Sequence of protein 1:
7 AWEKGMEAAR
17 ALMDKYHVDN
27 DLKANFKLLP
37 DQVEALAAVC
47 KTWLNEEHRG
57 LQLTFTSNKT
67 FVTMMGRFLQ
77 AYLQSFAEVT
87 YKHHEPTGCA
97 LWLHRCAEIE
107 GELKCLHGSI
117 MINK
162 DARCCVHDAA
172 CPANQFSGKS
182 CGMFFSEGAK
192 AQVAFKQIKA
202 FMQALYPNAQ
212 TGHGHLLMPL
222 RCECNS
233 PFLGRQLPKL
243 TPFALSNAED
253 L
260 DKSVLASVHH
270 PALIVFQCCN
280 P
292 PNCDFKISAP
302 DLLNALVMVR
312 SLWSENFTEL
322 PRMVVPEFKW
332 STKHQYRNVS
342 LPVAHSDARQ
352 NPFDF

Sequence of protein 2:
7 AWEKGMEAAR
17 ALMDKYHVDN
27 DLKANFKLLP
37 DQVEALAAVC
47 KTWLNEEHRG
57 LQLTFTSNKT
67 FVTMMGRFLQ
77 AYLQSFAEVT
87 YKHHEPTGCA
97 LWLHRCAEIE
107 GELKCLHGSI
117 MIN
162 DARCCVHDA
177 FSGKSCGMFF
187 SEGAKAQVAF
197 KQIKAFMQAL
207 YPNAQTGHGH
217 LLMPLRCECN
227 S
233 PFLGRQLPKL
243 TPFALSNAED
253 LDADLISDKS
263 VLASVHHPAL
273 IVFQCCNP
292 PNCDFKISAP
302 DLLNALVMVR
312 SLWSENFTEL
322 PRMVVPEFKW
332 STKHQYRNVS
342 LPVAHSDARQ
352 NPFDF

This data describes a binding interaction between two proteins.

Residue-level contacts at the interface:
Residue P353 in protein 1 contacts residue R311 in protein 2 (closest heavy-atom distance 2.8 Å).
Residue P353 in protein 1 interacts with residue T212 in protein 2 (closest heavy-atom distance 3.3 Å).
Residue Q351 in protein 1 contacts residue A210 in protein 2 (closest heavy-atom distance 3.2 Å).
Residue H89 in protein 1 contacts residue D254 in protein 2 (closest heavy-atom distance 3.5 Å).
Residue F356 in protein 1 interacts with residue R323 in protein 2 (closest heavy-atom distance 3.0 Å).
Residue L235 in protein 1 is in contact with residue Q58 in protein 2 (closest heavy-atom distance 3.9 Å).
Residue F356 in protein 1 interacts with residue L97 in protein 2 (closest heavy-atom distance 3.6 Å).
Residue P353 in protein 1 contacts residue Y207 in protein 2 (closest heavy-atom distance 3.5 Å).
Residue R338 in protein 1 is in contact with residue A250 in protein 2 (closest heavy-atom distance 3.7 Å).
Residue D348 in protein 1 interacts with residue V308 in protein 2 (closest heavy-atom distance 3.3 Å).
Residue D348 in protein 1 interacts with residue Y207 in protein 2 (closest heavy-atom distance 2.8 Å).
Residue H346 in protein 1 is in contact with residue L206 in protein 2 (closest heavy-atom distance 3.4 Å).
Residue L342 in protein 1 contacts residue T60 in protein 2 (closest heavy-atom distance 3.6 Å).
Residue F356 in protein 1 interacts with residue T212 in protein 2 (closest heavy-atom distance 3.6 Å).
Residue P343 in protein 1 interacts with residue P301 in protein 2 (closest heavy-atom distance 3.7 Å).
Residue F354 in protein 1 interacts with residue L97 in protein 2 (closest heavy-atom distance 3.6 Å).
Residue P343 in protein 1 contacts residue S266 in protein 2 (closest heavy-atom distance 3.5 Å).
Residue N352 in protein 1 interacts with residue A210 in protein 2 (closest heavy-atom distance 3.6 Å).
Residue V344 in protein 1 is in contact with residue N305 in protein 2 (closest heavy-atom distance 3.2 Å).
Residue Q351 in protein 1 is in contact with residue N209 in protein 2 (closest heavy-atom distance 3.9 Å).
Residue R350 in protein 1 interacts with residue R311 in protein 2 (closest heavy-atom distance 3.0 Å).
Residue H346 in protein 1 interacts with residue N305 in protein 2 (closest heavy-atom distance 3.5 Å).
Residue P343 in protein 1 is in contact with residue L272 in protein 2 (closest heavy-atom distance 3.9 Å).
Residue R350 in protein 1 is in contact with residue Y207 in protein 2 (closest heavy-atom distance 3.5 Å).
Residue P353 in protein 1 interacts with residue M203 in protein 2 (closest heavy-atom distance 3.9 Å).
Residue R338 in protein 1 is in contact with residue L253 in protein 2 (closest heavy-atom distance 3.5 Å).
Residue D348 in protein 1 contacts residue R311 in protein 2 (closest heavy-atom distance 2.9 Å).
Residue P343 in protein 1 contacts residue F202 in protein 2 (closest heavy-atom distance 3.6 Å).
Residue V340 in protein 1 contacts residue N249 in protein 2 (closest heavy-atom distance 3.0 Å).
Residue F356 in protein 1 contacts residue H216 in protein 2 (closest heavy-atom distance 3.8 Å).
Residue A345 in protein 1 is in contact with residue L206 in protein 2 (closest heavy-atom distance 3.6 Å).
Residue F354 in protein 1 contacts residue L218 in protein 2 (closest heavy-atom distance 3.7 Å).
Residue P353 in protein 1 interacts with residue G213 in protein 2 (closest heavy-atom distance 3.6 Å).
Residue A345 in protein 1 interacts with residue F202 in protein 2 (closest heavy-atom distance 3.7 Å).
Residue P343 in protein 1 contacts residue S262 in protein 2 (closest heavy-atom distance 4.0 Å).
Residue L342 in protein 1 interacts with residue L253 in protein 2 (closest heavy-atom distance 3.9 Å).
Residue Q351 in protein 1 contacts residue Y207 in protein 2 (closest heavy-atom distance 3.4 Å).
Residue N352 in protein 1 contacts residue T212 in protein 2 (closest heavy-atom distance 3.6 Å).
Residue F354 in protein 1 contacts residue M203 in protein 2 (closest heavy-atom distance 3.5 Å).
Residue T333 in protein 1 interacts with residue D252 in protein 2 (closest heavy-atom distance 3.4 Å).
Residue H346 in protein 1 interacts with residue M309 in protein 2 (closest heavy-atom distance 3.6 Å).
Residue N352 in protein 1 contacts residue Y207 in protein 2 (closest heavy-atom distance 4.0 Å).
Residue N352 in protein 1 contacts residue Q211 in protein 2 (closest heavy-atom distance 2.7 Å).
Residue S341 in protein 1 contacts residue L59 in protein 2 (closest heavy-atom distance 3.6 Å).
Residue D355 in protein 1 contacts residue V325 in protein 2 (closest heavy-atom distance 3.4 Å).
Residue V344 in protein 1 is in contact with residue V263 in protein 2 (closest heavy-atom distance 3.6 Å).
Residue P343 in protein 1 contacts residue T60 in protein 2 (closest heavy-atom distance 3.6 Å).
Residue P353 in protein 1 interacts with residue A210 in protein 2 (closest heavy-atom distance 3.8 Å).
Residue D355 in protein 1 contacts residue M324 in protein 2 (closest heavy-atom distance 3.8 Å).
Residue A345 in protein 1 is in contact with residue S262 in protein 2 (closest heavy-atom distance 3.5 Å).
Residue S341 in protein 1 interacts with residue T60 in protein 2 (closest heavy-atom distance 2.9 Å).
Residue F356 in protein 1 is in contact with residue E328 in protein 2 (closest heavy-atom distance 3.6 Å).
Residue H346 in protein 1 contacts residue V308 in protein 2 (closest heavy-atom distance 3.5 Å).
Residue P233 in protein 1 interacts with residue L253 in protein 2 (closest heavy-atom distance 3.7 Å).
Residue A345 in protein 1 contacts residue N305 in protein 2 (closest heavy-atom distance 3.8 Å).
Residue R338 in protein 1 interacts with residue N249 in protein 2 (closest heavy-atom distance 3.2 Å).
Residue L342 in protein 1 interacts with residue A250 in protein 2 (closest heavy-atom distance 3.6 Å).
Residue S341 in protein 1 interacts with residue Q58 in protein 2 (closest heavy-atom distance 3.1 Å).
Residue L342 in protein 1 is in contact with residue Q58 in protein 2 (closest heavy-atom distance 3.0 Å).
Residue F354 in protein 1 contacts residue G213 in protein 2 (closest heavy-atom distance 3.9 Å).